Interface contacts:
Residue G25 in protein 2 is in contact with residue L26 in protein 1 (closest heavy-atom distance 4.5 Å).
Residue W32 in protein 2 is in contact with residue M33 in protein 1 (closest heavy-atom distance 3.8 Å).
Residue V17 in protein 2 is in contact with residue G18 in protein 1 (closest heavy-atom distance 3.6 Å).
Residue L29 in protein 2 contacts residue M33 in protein 1 (closest heavy-atom distance 3.4 Å).
Residue L14 in protein 2 is in contact with residue W14 in protein 1 (closest heavy-atom distance 4.1 Å).
Residue A28 in protein 2 contacts residue V30 in protein 1 (closest heavy-atom distance 4.6 Å).
Residue I36 in protein 2 interacts with residue M33 in protein 1 (closest heavy-atom distance 4.0 Å).
Residue G25 in protein 2 interacts with residue L25 in protein 1 (closest heavy-atom distance 4.0 Å).
Residue L29 in protein 2 contacts residue L29 in protein 1 (closest heavy-atom distance 4.3 Å).
Residue I21 in protein 2 contacts residue V19 in protein 1 (closest heavy-atom distance 3.7 Å).
Residue I24 in protein 2 interacts with residue V19 in protein 1 (closest heavy-atom distance 3.8 Å).
Residue I36 in protein 2 interacts with residue W34 in protein 1 (closest heavy-atom distance 3.0 Å).
Residue S5 in protein 2 is in contact with residue E7 in protein 1 (closest heavy-atom distance 4.5 Å).
Residue A20 in protein 2 interacts with residue V19 in protein 1 (closest heavy-atom distance 4.4 Å).
Residue P8 in protein 2 is in contact with residue E7 in protein 1 (closest heavy-atom distance 3.1 Å).
Residue A28 in protein 2 interacts with residue M33 in protein 1 (closest heavy-atom distance 4.8 Å).
Residue W32 in protein 2 interacts with residue W34 in protein 1 (closest heavy-atom distance 2.9 Å).
Residue V17 in protein 2 contacts residue V19 in protein 1 (closest heavy-atom distance 4.8 Å).
Residue A28 in protein 2 interacts with residue L26 in protein 1 (closest heavy-atom distance 3.3 Å).
Residue V17 in protein 2 interacts with residue W14 in protein 1 (closest heavy-atom distance 3.8 Å).
Residue G4 in protein 2 interacts with residue W14 in protein 1 (closest heavy-atom distance 4.6 Å).
Residue V13 in protein 2 contacts residue W14 in protein 1 (closest heavy-atom distance 4.4 Å).
Residue G25 in protein 2 is in contact with residue M33 in protein 1 (closest heavy-atom distance 4.8 Å).
Residue I21 in protein 2 interacts with residue G22 in protein 1 (closest heavy-atom distance 3.5 Å).
Residue L26 in protein 2 interacts with residue L29 in protein 1 (closest heavy-atom distance 4.2 Å).
Residue I21 in protein 2 interacts with residue G18 in protein 1 (closest heavy-atom distance 2.7 Å).
Residue V17 in protein 2 contacts residue V15 in protein 1 (closest heavy-atom distance 4.0 Å).
Residue I24 in protein 2 is in contact with residue L26 in protein 1 (closest heavy-atom distance 4.0 Å).
Residue I10 in protein 2 contacts residue W14 in protein 1 (closest heavy-atom distance 3.5 Å).
Residue I21 in protein 2 contacts residue L25 in protein 1 (closest heavy-atom distance 3.5 Å).
Residue G25 in protein 2 is in contact with residue L29 in protein 1 (closest heavy-atom distance 3.4 Å).
Residue I21 in protein 2 contacts residue G21 in protein 1 (closest heavy-atom distance 4.1 Å).
Residue D40 in protein 2 interacts with residue R41 in protein 1 (closest heavy-atom distance 4.2 Å).
Residue L22 in protein 2 interacts with residue L25 in protein 1 (closest heavy-atom distance 4.3 Å).
Residue I24 in protein 2 is in contact with residue G22 in protein 1 (closest heavy-atom distance 4.3 Å).
Residue K33 in protein 2 contacts residue M33 in protein 1 (closest heavy-atom distance 3.4 Å).
Residue W32 in protein 2 is in contact with residue V30 in protein 1 (closest heavy-atom distance 3.4 Å).
Residue I24 in protein 2 interacts with residue L23 in protein 1 (closest heavy-atom distance 4.8 Å).

Sequence of protein 1:
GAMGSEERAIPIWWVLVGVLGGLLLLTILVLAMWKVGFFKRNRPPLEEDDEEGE

Sequence of protein 2:
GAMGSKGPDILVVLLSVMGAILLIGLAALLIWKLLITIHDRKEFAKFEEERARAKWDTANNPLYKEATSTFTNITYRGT

The following describes two proteins that form a bound complex.